Residue-level contacts at the interface:
Residue N314 in chain B contacts residue V26 in chain A (closest heavy-atom distance 3.6 Å).
Residue T398 in chain B is in contact with residue V26 in chain A (closest heavy-atom distance 4.3 Å).
Residue T398 in chain B is in contact with residue R24 in chain A (closest heavy-atom distance 4.2 Å).
Residue A358 in chain B contacts residue I22 in chain A (closest heavy-atom distance 3.7 Å).
Residue N314 in chain B is in contact with residue A27 in chain A (closest heavy-atom distance 3.3 Å).
Residue N314 in chain B is in contact with residue G25 in chain A (closest heavy-atom distance 4.6 Å).
Residue V313 in chain B interacts with residue G25 in chain A (closest heavy-atom distance 3.7 Å).
Residue T398 in chain B interacts with residue G25 in chain A (closest heavy-atom distance 2.7 Å).
Residue N359 in chain B interacts with residue I22 in chain A (closest heavy-atom distance 3.1 Å).
Residue V356 in chain B contacts residue I22 in chain A (closest heavy-atom distance 4.8 Å).
Residue V313 in chain B interacts with residue V26 in chain A (closest heavy-atom distance 3.7 Å).

These two protein chains interact to form a complex.

Sequence of chain A:
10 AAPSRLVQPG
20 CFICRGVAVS

Sequence of chain B:
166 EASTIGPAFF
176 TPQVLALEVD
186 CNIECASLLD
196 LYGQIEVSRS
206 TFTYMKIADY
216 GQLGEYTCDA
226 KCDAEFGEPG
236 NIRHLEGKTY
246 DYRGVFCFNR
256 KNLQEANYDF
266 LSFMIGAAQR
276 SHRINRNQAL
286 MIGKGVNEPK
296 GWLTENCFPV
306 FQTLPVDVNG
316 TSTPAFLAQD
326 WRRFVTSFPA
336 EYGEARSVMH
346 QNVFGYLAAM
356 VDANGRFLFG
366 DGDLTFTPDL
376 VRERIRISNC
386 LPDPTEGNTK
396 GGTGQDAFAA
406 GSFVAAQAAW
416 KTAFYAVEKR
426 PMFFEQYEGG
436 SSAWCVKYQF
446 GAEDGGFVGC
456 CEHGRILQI